Sequence of the second protein:
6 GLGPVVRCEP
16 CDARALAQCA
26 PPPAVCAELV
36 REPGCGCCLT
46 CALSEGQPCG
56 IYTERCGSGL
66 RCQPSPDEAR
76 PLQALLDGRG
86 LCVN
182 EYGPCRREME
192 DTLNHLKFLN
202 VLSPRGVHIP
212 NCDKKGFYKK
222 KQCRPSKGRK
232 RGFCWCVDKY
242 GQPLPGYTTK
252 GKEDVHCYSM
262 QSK

Sequence of the first protein:
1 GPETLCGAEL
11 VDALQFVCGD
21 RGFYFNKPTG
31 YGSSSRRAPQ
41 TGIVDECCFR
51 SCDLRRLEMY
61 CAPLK

These two protein chains interact to form a complex.

Residue-level contacts at the interface:
Residue P211 in the second protein is in contact with residue C6 in the first protein (closest heavy-atom distance 4.5 Å).
Residue C213 in the second protein interacts with residue C6 in the first protein (closest heavy-atom distance 4.2 Å).
Residue Y57 in the second protein interacts with residue D12 in the first protein (closest heavy-atom distance 2.9 Å).
Residue K215 in the second protein contacts residue T4 in the first protein (closest heavy-atom distance 4.4 Å).
Residue N212 in the second protein is in contact with residue C6 in the first protein (closest heavy-atom distance 3.1 Å).
Residue V208 in the second protein contacts residue F25 in the first protein (closest heavy-atom distance 4.7 Å).
Residue M190 in the second protein contacts residue C48 in the first protein (closest heavy-atom distance 4.4 Å).
Residue V10 in the second protein contacts residue F23 in the first protein (closest heavy-atom distance 3.8 Å).
Residue G55 in the second protein is in contact with residue F16 in the first protein (closest heavy-atom distance 4.0 Å).
Residue P226 in the second protein is in contact with residue V11 in the first protein (closest heavy-atom distance 4.7 Å).
Residue R187 in the second protein contacts residue F49 in the first protein (closest heavy-atom distance 4.2 Å).
Residue C224 in the second protein is in contact with residue A8 in the first protein (closest heavy-atom distance 4.4 Å).
Residue V208 in the second protein is in contact with residue V11 in the first protein (closest heavy-atom distance 4.6 Å).
Residue P226 in the second protein interacts with residue D12 in the first protein (closest heavy-atom distance 4.1 Å).
Residue C13 in the second protein contacts residue G19 in the first protein (closest heavy-atom distance 4.5 Å).
Residue L80 in the second protein interacts with residue F16 in the first protein (closest heavy-atom distance 4.4 Å).
Residue S227 in the second protein contacts residue Q15 in the first protein (closest heavy-atom distance 4.1 Å).
Residue L77 in the second protein is in contact with residue L54 in the first protein (closest heavy-atom distance 4.1 Å).
Residue N212 in the second protein is in contact with residue G7 in the first protein (closest heavy-atom distance 3.9 Å).
Residue S227 in the second protein interacts with residue D12 in the first protein (closest heavy-atom distance 3.5 Å).
Residue G39 in the second protein contacts residue F16 in the first protein (closest heavy-atom distance 4.7 Å).
Residue M190 in the second protein interacts with residue V44 in the first protein (closest heavy-atom distance 4.1 Å).
Residue C40 in the second protein contacts residue Q15 in the first protein (closest heavy-atom distance 4.2 Å).
Residue P38 in the second protein contacts residue F16 in the first protein (closest heavy-atom distance 4.3 Å).
Residue L77 in the second protein is in contact with residue L57 in the first protein (closest heavy-atom distance 4.7 Å).
Residue P9 in the second protein is in contact with residue Y24 in the first protein (closest heavy-atom distance 3.1 Å).
Residue P226 in the second protein interacts with residue A8 in the first protein (closest heavy-atom distance 4.3 Å).
Residue V11 in the second protein contacts residue G22 in the first protein (closest heavy-atom distance 3.1 Å).
Residue I56 in the second protein is in contact with residue F16 in the first protein (closest heavy-atom distance 4.5 Å).
Residue V10 in the second protein is in contact with residue G22 in the first protein (closest heavy-atom distance 4.7 Å).
Residue V10 in the second protein interacts with residue Y24 in the first protein (closest heavy-atom distance 3.7 Å).
Residue L81 in the second protein contacts residue L5 in the first protein (closest heavy-atom distance 4.3 Å).
Residue D214 in the second protein contacts residue F49 in the first protein (closest heavy-atom distance 3.7 Å).
Residue G39 in the second protein contacts residue Q15 in the first protein (closest heavy-atom distance 4.7 Å).
Residue G8 in the second protein interacts with residue Y24 in the first protein (closest heavy-atom distance 4.3 Å).
Residue L7 in the second protein interacts with residue T29 in the first protein (closest heavy-atom distance 4.4 Å).
Residue K215 in the second protein contacts residue C48 in the first protein (closest heavy-atom distance 4.5 Å).
Residue L77 in the second protein contacts residue E3 in the first protein (closest heavy-atom distance 3.6 Å).
Residue P205 in the second protein is in contact with residue V11 in the first protein (closest heavy-atom distance 4.4 Å).
Residue R12 in the second protein is in contact with residue R21 in the first protein (closest heavy-atom distance 4.3 Å).
Residue L77 in the second protein is in contact with residue D53 in the first protein (closest heavy-atom distance 4.5 Å).
Residue V11 in the second protein contacts residue F25 in the first protein (closest heavy-atom distance 4.5 Å).
Residue I210 in the second protein interacts with residue V11 in the first protein (closest heavy-atom distance 4.6 Å).
Residue L77 in the second protein is in contact with residue C52 in the first protein (closest heavy-atom distance 4.5 Å).
Residue R75 in the second protein interacts with residue E3 in the first protein (closest heavy-atom distance 4.4 Å).
Residue L81 in the second protein interacts with residue E9 in the first protein (closest heavy-atom distance 4.0 Å).
Residue M190 in the second protein interacts with residue C6 in the first protein (closest heavy-atom distance 4.0 Å).
Residue L77 in the second protein is in contact with residue L5 in the first protein (closest heavy-atom distance 4.2 Å).
Residue V11 in the second protein contacts residue F23 in the first protein (closest heavy-atom distance 3.3 Å).
Residue I210 in the second protein is in contact with residue G7 in the first protein (closest heavy-atom distance 3.3 Å).
Residue P205 in the second protein contacts residue Q15 in the first protein (closest heavy-atom distance 3.3 Å).
Residue P76 in the second protein interacts with residue E3 in the first protein (closest heavy-atom distance 3.6 Å).
Residue K215 in the second protein contacts residue F49 in the first protein (closest heavy-atom distance 4.0 Å).
Residue L194 in the second protein interacts with residue V44 in the first protein (closest heavy-atom distance 4.0 Å).
Residue L7 in the second protein contacts residue Y24 in the first protein (closest heavy-atom distance 3.7 Å).
Residue R225 in the second protein is in contact with residue A8 in the first protein (closest heavy-atom distance 4.0 Å).
Residue Q78 in the second protein interacts with residue E3 in the first protein (closest heavy-atom distance 4.4 Å).
Residue R12 in the second protein is in contact with residue G22 in the first protein (closest heavy-atom distance 4.7 Å).
Residue P9 in the second protein contacts residue F23 in the first protein (closest heavy-atom distance 4.5 Å).
Residue P211 in the second protein is in contact with residue G7 in the first protein (closest heavy-atom distance 3.4 Å).